The following describes two proteins that form a bound complex.

Sequence of protein 1:
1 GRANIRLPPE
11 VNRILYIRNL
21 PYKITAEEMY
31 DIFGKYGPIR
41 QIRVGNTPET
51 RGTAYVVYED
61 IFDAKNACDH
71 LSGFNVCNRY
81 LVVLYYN

Sequence of protein 2:
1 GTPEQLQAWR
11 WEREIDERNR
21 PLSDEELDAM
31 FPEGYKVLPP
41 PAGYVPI

Residue-level contacts at the interface:
Residue I42 in protein 1 interacts with residue V37 in protein 2 (closest heavy-atom distance 3.7 Å).
Residue Y30 in protein 1 interacts with residue P39 in protein 2 (closest heavy-atom distance 3.8 Å).
Residue V57 in protein 1 interacts with residue L27 in protein 2 (closest heavy-atom distance 4.0 Å).
Residue G45 in protein 1 interacts with residue G34 in protein 2 (closest heavy-atom distance 3.6 Å).
Residue N46 in protein 1 is in contact with residue G34 in protein 2 (closest heavy-atom distance 3.0 Å).
Residue T47 in protein 1 contacts residue E33 in protein 2 (closest heavy-atom distance 4.7 Å).
Residue R43 in protein 1 is in contact with residue K36 in protein 2 (closest heavy-atom distance 3.1 Å).
Residue Y30 in protein 1 contacts residue L38 in protein 2 (closest heavy-atom distance 3.0 Å).
Residue I14 in protein 1 interacts with residue F31 in protein 2 (closest heavy-atom distance 4.0 Å).
Residue I14 in protein 1 interacts with residue L27 in protein 2 (closest heavy-atom distance 3.7 Å).
Residue Y30 in protein 1 contacts residue P40 in protein 2 (closest heavy-atom distance 3.4 Å).
Residue Y55 in protein 1 contacts residue P32 in protein 2 (closest heavy-atom distance 3.3 Å).
Residue A26 in protein 1 contacts residue P41 in protein 2 (closest heavy-atom distance 3.8 Å).
Residue Y30 in protein 1 interacts with residue Y44 in protein 2 (closest heavy-atom distance 4.7 Å).
Residue V44 in protein 1 is in contact with residue G34 in protein 2 (closest heavy-atom distance 4.1 Å).
Residue Y86 in protein 1 contacts residue M30 in protein 2 (closest heavy-atom distance 2.8 Å).
Residue Q41 in protein 1 is in contact with residue L27 in protein 2 (closest heavy-atom distance 4.2 Å).
Residue T25 in protein 1 interacts with residue L38 in protein 2 (closest heavy-atom distance 5.0 Å).
Residue R40 in protein 1 contacts residue D24 in protein 2 (closest heavy-atom distance 2.9 Å).
Residue A26 in protein 1 is in contact with residue P40 in protein 2 (closest heavy-atom distance 4.4 Å).
Residue T47 in protein 1 interacts with residue G34 in protein 2 (closest heavy-atom distance 3.3 Å).
Residue I42 in protein 1 interacts with residue K36 in protein 2 (closest heavy-atom distance 4.7 Å).
Residue R40 in protein 1 is in contact with residue L27 in protein 2 (closest heavy-atom distance 4.7 Å).
Residue A26 in protein 1 is in contact with residue P39 in protein 2 (closest heavy-atom distance 3.5 Å).
Residue R43 in protein 1 interacts with residue L38 in protein 2 (closest heavy-atom distance 4.0 Å).
Residue Y86 in protein 1 contacts residue F31 in protein 2 (closest heavy-atom distance 4.9 Å).
Residue R43 in protein 1 interacts with residue V37 in protein 2 (closest heavy-atom distance 3.8 Å).
Residue T50 in protein 1 is in contact with residue E33 in protein 2 (closest heavy-atom distance 4.3 Å).
Residue Y55 in protein 1 interacts with residue Y35 in protein 2 (closest heavy-atom distance 3.6 Å).
Residue Y30 in protein 1 contacts residue P41 in protein 2 (closest heavy-atom distance 4.3 Å).
Residue T53 in protein 1 interacts with residue Y35 in protein 2 (closest heavy-atom distance 3.0 Å).
Residue V56 in protein 1 contacts residue F31 in protein 2 (closest heavy-atom distance 4.9 Å).
Residue N46 in protein 1 is in contact with residue Y35 in protein 2 (closest heavy-atom distance 4.7 Å).
Residue R43 in protein 1 contacts residue F31 in protein 2 (closest heavy-atom distance 3.5 Å).
Residue T50 in protein 1 contacts residue Y35 in protein 2 (closest heavy-atom distance 3.4 Å).
Residue Y16 in protein 1 interacts with residue Y35 in protein 2 (closest heavy-atom distance 4.2 Å).
Residue V44 in protein 1 contacts residue K36 in protein 2 (closest heavy-atom distance 2.8 Å).
Residue V44 in protein 1 contacts residue Y35 in protein 2 (closest heavy-atom distance 3.3 Å).
Residue E27 in protein 1 interacts with residue P41 in protein 2 (closest heavy-atom distance 3.7 Å).
Residue E27 in protein 1 contacts residue Y44 in protein 2 (closest heavy-atom distance 3.9 Å).
Residue Q41 in protein 1 interacts with residue V37 in protein 2 (closest heavy-atom distance 4.0 Å).
Residue R43 in protein 1 is in contact with residue D28 in protein 2 (closest heavy-atom distance 2.7 Å).
Residue V44 in protein 1 contacts residue V37 in protein 2 (closest heavy-atom distance 4.9 Å).
Residue Y55 in protein 1 contacts residue F31 in protein 2 (closest heavy-atom distance 3.6 Å).
Residue V44 in protein 1 interacts with residue L38 in protein 2 (closest heavy-atom distance 4.0 Å).
Residue V57 in protein 1 interacts with residue F31 in protein 2 (closest heavy-atom distance 3.4 Å).
Residue I14 in protein 1 contacts residue M30 in protein 2 (closest heavy-atom distance 3.4 Å).
Residue Q41 in protein 1 interacts with residue D24 in protein 2 (closest heavy-atom distance 3.8 Å).
Residue T50 in protein 1 interacts with residue G34 in protein 2 (closest heavy-atom distance 3.2 Å).
Residue M29 in protein 1 contacts residue L38 in protein 2 (closest heavy-atom distance 4.0 Å).
Residue I42 in protein 1 interacts with residue L38 in protein 2 (closest heavy-atom distance 2.9 Å).
Residue G45 in protein 1 interacts with residue Y35 in protein 2 (closest heavy-atom distance 3.3 Å).
Residue A26 in protein 1 interacts with residue L38 in protein 2 (closest heavy-atom distance 4.0 Å).
Residue A54 in protein 1 is in contact with residue Y35 in protein 2 (closest heavy-atom distance 4.0 Å).
Residue R43 in protein 1 interacts with residue L27 in protein 2 (closest heavy-atom distance 4.9 Å).
Residue N46 in protein 1 contacts residue K36 in protein 2 (closest heavy-atom distance 3.4 Å).
Residue R43 in protein 1 interacts with residue Y35 in protein 2 (closest heavy-atom distance 3.8 Å).
Residue D31 in protein 1 interacts with residue Y44 in protein 2 (closest heavy-atom distance 4.4 Å).